Contacts between the two chains:
Residue N66 in chain A contacts residue F31 in chain B (closest heavy-atom distance 2.9 Å).
Residue L137 in chain A interacts with residue T24 in chain B (closest heavy-atom distance 3.8 Å).
Residue Q304 in chain A interacts with residue K15 in chain B (closest heavy-atom distance 3.7 Å).
Residue Y236 in chain A contacts residue T26 in chain B (closest heavy-atom distance 3.8 Å).
Residue A428 in chain A interacts with residue C25 in chain B (closest heavy-atom distance 3.9 Å).
Residue H164 in chain A contacts residue Y23 in chain B (closest heavy-atom distance 2.8 Å).
Residue R64 in chain A is in contact with residue F31 in chain B (closest heavy-atom distance 3.4 Å).
Residue T351 in chain A contacts residue D18 in chain B (closest heavy-atom distance 3.5 Å).
Residue F103 in chain A is in contact with residue G30 in chain B (closest heavy-atom distance 3.0 Å).
Residue N66 in chain A interacts with residue G30 in chain B (closest heavy-atom distance 3.5 Å).
Residue F200 in chain A is in contact with residue L20 in chain B (closest heavy-atom distance 3.5 Å).
Residue Y236 in chain A interacts with residue C25 in chain B (closest heavy-atom distance 2.9 Å).
Residue E288 in chain A interacts with residue C16 in chain B (closest heavy-atom distance 3.9 Å).
Residue A60 in chain A interacts with residue F31 in chain B (closest heavy-atom distance 3.6 Å).
Residue A428 in chain A interacts with residue T26 in chain B (closest heavy-atom distance 3.9 Å).
Residue L104 in chain A interacts with residue L28 in chain B (closest heavy-atom distance 3.4 Å).
Residue E288 in chain A is in contact with residue K15 in chain B (closest heavy-atom distance 3.9 Å).
Residue E288 in chain A is in contact with residue G19 in chain B (closest heavy-atom distance 2.9 Å).
Residue E61 in chain A is in contact with residue F31 in chain B (closest heavy-atom distance 3.9 Å).
Residue Q335 in chain A is in contact with residue K17 in chain B (closest heavy-atom distance 3.7 Å).
Residue G352 in chain A interacts with residue D18 in chain B (closest heavy-atom distance 3.6 Å).
Residue Y236 in chain A interacts with residue T24 in chain B (closest heavy-atom distance 3.5 Å).
Residue S65 in chain A interacts with residue F31 in chain B (closest heavy-atom distance 3.3 Å).
Residue P353 in chain A is in contact with residue C16 in chain B (closest heavy-atom distance 3.8 Å).
Residue F167 in chain A is in contact with residue G21 in chain B (closest heavy-atom distance 3.7 Å).
Residue N66 in chain A is in contact with residue E29 in chain B (closest heavy-atom distance 2.8 Å).
Residue I429 in chain A contacts residue C25 in chain B (closest heavy-atom distance 4.0 Å).
Residue P353 in chain A contacts residue L20 in chain B (closest heavy-atom distance 3.5 Å).
Residue R357 in chain A is in contact with residue K17 in chain B (closest heavy-atom distance 2.9 Å).
Residue G105 in chain A is in contact with residue L28 in chain B (closest heavy-atom distance 3.4 Å).
Residue R197 in chain A interacts with residue Y23 in chain B (closest heavy-atom distance 2.8 Å).
Residue R233 in chain A contacts residue L20 in chain B (closest heavy-atom distance 4.0 Å).
Residue L136 in chain A interacts with residue Y23 in chain B (closest heavy-atom distance 3.9 Å).
Residue L104 in chain A is in contact with residue E29 in chain B (closest heavy-atom distance 3.6 Å).
Residue Q298 in chain A contacts residue D18 in chain B (closest heavy-atom distance 3.3 Å).
Residue D287 in chain A is in contact with residue K17 in chain B (closest heavy-atom distance 2.9 Å).
Residue H201 in chain A interacts with residue L20 in chain B (closest heavy-atom distance 2.9 Å).
Residue F167 in chain A is in contact with residue Y23 in chain B (closest heavy-atom distance 3.5 Å).
Residue L137 in chain A is in contact with residue Y23 in chain B (closest heavy-atom distance 4.0 Å).
Residue P353 in chain A interacts with residue G19 in chain B (closest heavy-atom distance 3.6 Å).
Residue H201 in chain A contacts residue G21 in chain B (closest heavy-atom distance 4.1 Å).
Residue E288 in chain A is in contact with residue K17 in chain B (closest heavy-atom distance 3.1 Å).
Residue Q335 in chain A is in contact with residue D18 in chain B (closest heavy-atom distance 3.7 Å).
Residue T351 in chain A is in contact with residue G19 in chain B (closest heavy-atom distance 3.7 Å).
Residue F167 in chain A interacts with residue E22 in chain B (closest heavy-atom distance 3.6 Å).
Residue L290 in chain A contacts residue D18 in chain B (closest heavy-atom distance 3.7 Å).
Residue Y236 in chain A interacts with residue L20 in chain B (closest heavy-atom distance 3.7 Å).
Residue L235 in chain A is in contact with residue L20 in chain B (closest heavy-atom distance 4.1 Å).
Residue G352 in chain A contacts residue L20 in chain B (closest heavy-atom distance 3.8 Å).
Residue R359 in chain A interacts with residue D18 in chain B (closest heavy-atom distance 2.9 Å).
Residue E288 in chain A is in contact with residue D18 in chain B (closest heavy-atom distance 2.8 Å).
Residue L104 in chain A contacts residue G30 in chain B (closest heavy-atom distance 3.8 Å).
Residue V133 in chain A is in contact with residue Y23 in chain B (closest heavy-atom distance 3.8 Å).
Residue I429 in chain A interacts with residue C16 in chain B (closest heavy-atom distance 3.5 Å).
Residue I429 in chain A interacts with residue T26 in chain B (closest heavy-atom distance 3.6 Å).
Residue H350 in chain A interacts with residue D18 in chain B (closest heavy-atom distance 3.4 Å).
Residue Q303 in chain A contacts residue K15 in chain B (closest heavy-atom distance 3.0 Å).
Residue F103 in chain A interacts with residue F31 in chain B (closest heavy-atom distance 3.6 Å).
Residue P427 in chain A interacts with residue T26 in chain B (closest heavy-atom distance 4.1 Å).
Residue K337 in chain A is in contact with residue D18 in chain B (closest heavy-atom distance 2.7 Å).

Sequence of chain B:
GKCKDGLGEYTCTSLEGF

Sequence of chain A:
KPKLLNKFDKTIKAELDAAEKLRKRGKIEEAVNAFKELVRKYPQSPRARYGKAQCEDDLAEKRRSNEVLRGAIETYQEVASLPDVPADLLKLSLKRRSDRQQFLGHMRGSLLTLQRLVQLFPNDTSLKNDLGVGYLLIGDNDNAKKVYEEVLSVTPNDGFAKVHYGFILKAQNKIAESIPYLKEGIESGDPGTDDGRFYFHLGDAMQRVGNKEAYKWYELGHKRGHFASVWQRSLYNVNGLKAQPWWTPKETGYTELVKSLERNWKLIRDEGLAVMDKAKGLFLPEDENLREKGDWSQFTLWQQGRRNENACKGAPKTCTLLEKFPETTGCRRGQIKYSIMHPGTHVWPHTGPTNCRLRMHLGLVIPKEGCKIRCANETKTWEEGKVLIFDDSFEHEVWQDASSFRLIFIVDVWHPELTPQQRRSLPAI

This data describes a binding interaction between two proteins.